Sequence of protein 1:
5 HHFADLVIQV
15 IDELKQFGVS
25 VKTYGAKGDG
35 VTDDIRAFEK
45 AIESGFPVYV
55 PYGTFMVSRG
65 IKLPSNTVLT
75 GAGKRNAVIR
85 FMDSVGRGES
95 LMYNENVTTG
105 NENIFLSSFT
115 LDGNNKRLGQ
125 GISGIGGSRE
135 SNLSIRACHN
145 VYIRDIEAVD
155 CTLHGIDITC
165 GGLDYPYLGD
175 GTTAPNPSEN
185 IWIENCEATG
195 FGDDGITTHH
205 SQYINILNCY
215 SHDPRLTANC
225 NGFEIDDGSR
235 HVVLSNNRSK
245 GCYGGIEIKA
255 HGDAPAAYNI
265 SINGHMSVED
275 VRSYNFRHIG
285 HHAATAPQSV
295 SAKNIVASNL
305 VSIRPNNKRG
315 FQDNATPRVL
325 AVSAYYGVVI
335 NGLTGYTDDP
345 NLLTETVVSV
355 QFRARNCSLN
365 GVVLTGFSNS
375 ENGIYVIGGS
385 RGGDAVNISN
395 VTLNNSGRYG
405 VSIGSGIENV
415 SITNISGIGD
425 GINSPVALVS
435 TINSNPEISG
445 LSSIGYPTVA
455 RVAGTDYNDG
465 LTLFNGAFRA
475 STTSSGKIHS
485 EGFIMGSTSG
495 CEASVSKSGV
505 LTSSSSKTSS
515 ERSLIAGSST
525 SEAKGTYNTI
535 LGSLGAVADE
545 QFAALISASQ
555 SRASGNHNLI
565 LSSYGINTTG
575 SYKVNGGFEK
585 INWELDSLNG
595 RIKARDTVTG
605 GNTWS

This data describes a binding interaction between two proteins.

Interface contacts:
Residue S302 in protein 2 contacts residue N303 in protein 1 (closest heavy-atom distance 2.6 Å).
Residue A471 in protein 2 contacts residue T466 in protein 1 (closest heavy-atom distance 2.8 Å).
Residue S553 in protein 2 contacts residue H561 in protein 1 (closest heavy-atom distance 2.9 Å).
Residue N184 in protein 2 is in contact with residue R242 in protein 1 (closest heavy-atom distance 2.8 Å).
Residue D600 in protein 2 contacts residue G594 in protein 1 (closest heavy-atom distance 2.8 Å).
Residue Y330 in protein 2 contacts residue L397 in protein 1 (closest heavy-atom distance 3.2 Å).
Residue S566 in protein 2 is in contact with residue S591 in protein 1 (closest heavy-atom distance 2.8 Å).
Residue M489 in protein 2 contacts residue F472 in protein 1 (closest heavy-atom distance 2.9 Å).
Residue D600 in protein 2 interacts with residue R595 in protein 1 (closest heavy-atom distance 3.0 Å).
Residue Y330 in protein 2 interacts with residue T396 in protein 1 (closest heavy-atom distance 2.7 Å).
Residue G605 in protein 2 contacts residue R599 in protein 1 (closest heavy-atom distance 3.1 Å).
Residue T601 in protein 2 contacts residue I596 in protein 1 (closest heavy-atom distance 3.0 Å).
Residue T506 in protein 2 contacts residue S517 in protein 1 (closest heavy-atom distance 3.0 Å).
Residue S566 in protein 2 interacts with residue H561 in protein 1 (closest heavy-atom distance 2.9 Å).
Residue I185 in protein 2 contacts residue R242 in protein 1 (closest heavy-atom distance 3.2 Å).
Residue S523 in protein 2 interacts with residue Y531 in protein 1 (closest heavy-atom distance 2.6 Å).
Residue H235 in protein 2 contacts residue M270 in protein 1 (closest heavy-atom distance 3.3 Å).
Residue S475 in protein 2 contacts residue G470 in protein 1 (closest heavy-atom distance 3.2 Å).
Residue N267 in protein 2 is in contact with residue N240 in protein 1 (closest heavy-atom distance 2.9 Å).
Residue G604 in protein 2 interacts with residue D600 in protein 1 (closest heavy-atom distance 3.1 Å).
Residue A471 in protein 2 contacts residue G464 in protein 1 (closest heavy-atom distance 3.0 Å).
Residue S508 in protein 2 is in contact with residue R516 in protein 1 (closest heavy-atom distance 3.0 Å).
Residue G480 in protein 2 is in contact with residue Y461 in protein 1 (closest heavy-atom distance 3.2 Å).
Residue S475 in protein 2 interacts with residue G486 in protein 1 (closest heavy-atom distance 3.0 Å).
Residue N209 in protein 2 interacts with residue R242 in protein 1 (closest heavy-atom distance 2.8 Å).
Residue Y330 in protein 2 contacts residue N398 in protein 1 (closest heavy-atom distance 3.2 Å).
Residue R473 in protein 2 interacts with residue T466 in protein 1 (closest heavy-atom distance 3.1 Å).
Residue R148 in protein 2 contacts residue N189 in protein 1 (closest heavy-atom distance 3.3 Å).
Residue R148 in protein 2 interacts with residue D149 in protein 1 (closest heavy-atom distance 2.4 Å).
Residue T477 in protein 2 is in contact with residue S438 in protein 1 (closest heavy-atom distance 2.9 Å).
Residue E188 in protein 2 is in contact with residue N189 in protein 1 (closest heavy-atom distance 2.9 Å).
Residue G490 in protein 2 contacts residue K501 in protein 1 (closest heavy-atom distance 3.2 Å).
Residue T603 in protein 2 contacts residue I596 in protein 1 (closest heavy-atom distance 3.0 Å).
Residue S239 in protein 2 contacts residue N240 in protein 1 (closest heavy-atom distance 2.9 Å).
Residue N298 in protein 2 contacts residue T369 in protein 1 (closest heavy-atom distance 2.7 Å).
Residue G605 in protein 2 is in contact with residue D600 in protein 1 (closest heavy-atom distance 2.8 Å).
Residue N586 in protein 2 is in contact with residue S591 in protein 1 (closest heavy-atom distance 2.7 Å).
Residue Q20 in protein 2 contacts residue Y53 in protein 1 (closest heavy-atom distance 2.7 Å).
Residue N263 in protein 2 contacts residue T338 in protein 1 (closest heavy-atom distance 2.6 Å).
Residue N267 in protein 2 is in contact with residue N303 in protein 1 (closest heavy-atom distance 3.0 Å).
Residue K481 in protein 2 interacts with residue D460 in protein 1 (closest heavy-atom distance 2.7 Å).
Residue N298 in protein 2 is in contact with residue T338 in protein 1 (closest heavy-atom distance 2.8 Å).
Residue W608 in protein 2 contacts residue E588 in protein 1 (closest heavy-atom distance 2.9 Å).
Residue T603 in protein 2 is in contact with residue V602 in protein 1 (closest heavy-atom distance 3.3 Å).
Residue T603 in protein 2 contacts residue A598 in protein 1 (closest heavy-atom distance 2.9 Å).
Residue S551 in protein 2 is in contact with residue H561 in protein 1 (closest heavy-atom distance 3.3 Å).
Residue N360 in protein 2 contacts residue S420 in protein 1 (closest heavy-atom distance 2.8 Å).
Residue Y207 in protein 2 contacts residue R242 in protein 1 (closest heavy-atom distance 3.3 Å).
Residue R473 in protein 2 interacts with residue F468 in protein 1 (closest heavy-atom distance 3.0 Å).
Residue S551 in protein 2 is in contact with residue F546 in protein 1 (closest heavy-atom distance 2.7 Å).
Residue D388 in protein 2 interacts with residue S446 in protein 1 (closest heavy-atom distance 2.7 Å).
Residue S475 in protein 2 interacts with residue S484 in protein 1 (closest heavy-atom distance 3.3 Å).
Residue N267 in protein 2 is in contact with residue N267 in protein 1 (closest heavy-atom distance 3.0 Å).
Residue R473 in protein 2 contacts residue S438 in protein 1 (closest heavy-atom distance 2.9 Å).
Residue I482 in protein 2 contacts residue Y461 in protein 1 (closest heavy-atom distance 3.2 Å).
Residue F21 in protein 2 contacts residue N80 in protein 1 (closest heavy-atom distance 3.1 Å).
Residue W587 in protein 2 is in contact with residue S591 in protein 1 (closest heavy-atom distance 2.8 Å).
Residue N469 in protein 2 is in contact with residue T466 in protein 1 (closest heavy-atom distance 2.7 Å).
Residue G387 in protein 2 interacts with residue S446 in protein 1 (closest heavy-atom distance 3.3 Å).
Residue N606 in protein 2 is in contact with residue A598 in protein 1 (closest heavy-atom distance 3.1 Å).

Sequence of protein 2:
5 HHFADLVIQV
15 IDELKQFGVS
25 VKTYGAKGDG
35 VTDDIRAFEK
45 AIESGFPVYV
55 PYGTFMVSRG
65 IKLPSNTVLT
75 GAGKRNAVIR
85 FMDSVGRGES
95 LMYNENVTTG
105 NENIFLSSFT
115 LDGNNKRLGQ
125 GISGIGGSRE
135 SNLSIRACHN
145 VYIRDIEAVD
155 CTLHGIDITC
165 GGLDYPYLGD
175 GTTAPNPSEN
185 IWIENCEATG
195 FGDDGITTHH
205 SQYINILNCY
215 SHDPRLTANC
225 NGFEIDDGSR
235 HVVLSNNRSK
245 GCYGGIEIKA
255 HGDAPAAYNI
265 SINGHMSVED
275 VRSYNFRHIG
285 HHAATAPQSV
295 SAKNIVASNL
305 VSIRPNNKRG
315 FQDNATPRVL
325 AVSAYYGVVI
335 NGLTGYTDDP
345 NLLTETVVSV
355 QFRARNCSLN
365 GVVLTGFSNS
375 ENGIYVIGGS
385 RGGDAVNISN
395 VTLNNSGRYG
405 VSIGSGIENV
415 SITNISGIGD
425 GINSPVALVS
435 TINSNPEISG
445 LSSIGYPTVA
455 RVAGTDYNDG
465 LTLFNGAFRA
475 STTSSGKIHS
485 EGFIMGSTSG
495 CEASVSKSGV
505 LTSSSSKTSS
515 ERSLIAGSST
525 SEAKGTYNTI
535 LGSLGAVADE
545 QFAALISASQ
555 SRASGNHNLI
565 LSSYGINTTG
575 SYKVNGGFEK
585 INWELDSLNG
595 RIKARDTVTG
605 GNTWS